Sequence of protein 2:
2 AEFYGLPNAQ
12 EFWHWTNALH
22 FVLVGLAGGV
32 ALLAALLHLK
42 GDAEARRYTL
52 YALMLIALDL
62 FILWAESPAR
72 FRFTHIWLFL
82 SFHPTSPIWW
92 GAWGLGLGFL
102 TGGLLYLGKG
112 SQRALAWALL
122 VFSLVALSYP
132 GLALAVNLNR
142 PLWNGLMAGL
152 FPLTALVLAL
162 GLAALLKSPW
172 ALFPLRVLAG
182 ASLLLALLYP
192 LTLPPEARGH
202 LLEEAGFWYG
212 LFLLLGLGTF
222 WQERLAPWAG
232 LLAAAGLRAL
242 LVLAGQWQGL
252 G

Sequence of protein 1:
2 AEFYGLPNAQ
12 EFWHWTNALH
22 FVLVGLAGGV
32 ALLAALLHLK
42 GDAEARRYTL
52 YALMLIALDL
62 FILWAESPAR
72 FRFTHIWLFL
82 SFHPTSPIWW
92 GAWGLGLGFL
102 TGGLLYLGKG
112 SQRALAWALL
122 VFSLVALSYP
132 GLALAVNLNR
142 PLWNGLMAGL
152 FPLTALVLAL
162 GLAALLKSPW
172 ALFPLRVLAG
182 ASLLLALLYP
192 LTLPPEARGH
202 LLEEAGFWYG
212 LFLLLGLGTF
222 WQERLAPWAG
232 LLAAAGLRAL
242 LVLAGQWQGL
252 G

Contacts between the two chains:
Residue S129 in protein 1 contacts residue L185 in protein 2 (closest heavy-atom distance 3.4 Å).
Residue V137 in protein 1 interacts with residue L192 in protein 2 (closest heavy-atom distance 4.1 Å).
Residue T193 in protein 1 interacts with residue L133 in protein 2 (closest heavy-atom distance 4.5 Å).
Residue T193 in protein 1 is in contact with residue L139 in protein 2 (closest heavy-atom distance 4.0 Å).
Residue A136 in protein 1 is in contact with residue T193 in protein 2 (closest heavy-atom distance 4.2 Å).
Residue L189 in protein 1 interacts with residue L133 in protein 2 (closest heavy-atom distance 4.1 Å).
Residue G146 in protein 1 is in contact with residue L147 in protein 2 (closest heavy-atom distance 3.2 Å).
Residue V178 in protein 1 contacts residue P175 in protein 2 (closest heavy-atom distance 4.7 Å).
Residue L139 in protein 1 contacts residue L194 in protein 2 (closest heavy-atom distance 4.3 Å).
Residue L185 in protein 1 interacts with residue S129 in protein 2 (closest heavy-atom distance 3.5 Å).
Residue L189 in protein 1 contacts residue P153 in protein 2 (closest heavy-atom distance 4.2 Å).
Residue G146 in protein 1 contacts residue N145 in protein 2 (closest heavy-atom distance 3.8 Å).
Residue L125 in protein 1 is in contact with residue L185 in protein 2 (closest heavy-atom distance 3.8 Å).
Residue L179 in protein 1 is in contact with residue V178 in protein 2 (closest heavy-atom distance 3.9 Å).
Residue T193 in protein 1 interacts with residue G146 in protein 2 (closest heavy-atom distance 3.5 Å).
Residue P195 in protein 1 is in contact with residue L139 in protein 2 (closest heavy-atom distance 3.5 Å).
Residue A149 in protein 1 is in contact with residue T193 in protein 2 (closest heavy-atom distance 3.6 Å).
Residue L186 in protein 1 contacts residue G150 in protein 2 (closest heavy-atom distance 3.4 Å).
Residue G146 in protein 1 is in contact with residue T193 in protein 2 (closest heavy-atom distance 3.8 Å).
Residue A149 in protein 1 contacts residue L147 in protein 2 (closest heavy-atom distance 4.4 Å).
Residue L133 in protein 1 interacts with residue T193 in protein 2 (closest heavy-atom distance 4.0 Å).
Residue L139 in protein 1 contacts residue T193 in protein 2 (closest heavy-atom distance 3.7 Å).
Residue T193 in protein 1 is in contact with residue A149 in protein 2 (closest heavy-atom distance 3.8 Å).
Residue L154 in protein 1 interacts with residue L186 in protein 2 (closest heavy-atom distance 4.5 Å).
Residue L154 in protein 1 interacts with residue L154 in protein 2 (closest heavy-atom distance 4.3 Å).
Residue P153 in protein 1 contacts residue L185 in protein 2 (closest heavy-atom distance 4.2 Å).
Residue L133 in protein 1 is in contact with residue L189 in protein 2 (closest heavy-atom distance 3.9 Å).
Residue F174 in protein 1 contacts residue P175 in protein 2 (closest heavy-atom distance 3.9 Å).
Residue L154 in protein 1 is in contact with residue A182 in protein 2 (closest heavy-atom distance 3.9 Å).
Residue L147 in protein 1 contacts residue G150 in protein 2 (closest heavy-atom distance 4.0 Å).
Residue A149 in protein 1 contacts residue L189 in protein 2 (closest heavy-atom distance 3.6 Å).
Residue P153 in protein 1 is in contact with residue L186 in protein 2 (closest heavy-atom distance 4.3 Å).
Residue G146 in protein 1 is in contact with residue G146 in protein 2 (closest heavy-atom distance 4.4 Å).
Residue L189 in protein 1 contacts residue S129 in protein 2 (closest heavy-atom distance 3.7 Å).
Residue L186 in protein 1 interacts with residue L186 in protein 2 (closest heavy-atom distance 4.4 Å).
Residue S129 in protein 1 is in contact with residue L189 in protein 2 (closest heavy-atom distance 3.6 Å).
Residue L133 in protein 1 contacts residue L192 in protein 2 (closest heavy-atom distance 3.7 Å).
Residue P175 in protein 1 is in contact with residue F174 in protein 2 (closest heavy-atom distance 4.2 Å).
Residue L185 in protein 1 interacts with residue L125 in protein 2 (closest heavy-atom distance 3.9 Å).
Residue G150 in protein 1 interacts with residue L147 in protein 2 (closest heavy-atom distance 3.9 Å).
Residue L179 in protein 1 interacts with residue L179 in protein 2 (closest heavy-atom distance 4.3 Å).
Residue T193 in protein 1 is in contact with residue A136 in protein 2 (closest heavy-atom distance 3.9 Å).
Residue L185 in protein 1 contacts residue P153 in protein 2 (closest heavy-atom distance 4.1 Å).
Residue L147 in protein 1 contacts residue A149 in protein 2 (closest heavy-atom distance 4.6 Å).
Residue L179 in protein 1 is in contact with residue A182 in protein 2 (closest heavy-atom distance 4.7 Å).
Residue A182 in protein 1 contacts residue L154 in protein 2 (closest heavy-atom distance 4.0 Å).
Residue V178 in protein 1 is in contact with residue L179 in protein 2 (closest heavy-atom distance 3.6 Å).
Residue L186 in protein 1 interacts with residue A149 in protein 2 (closest heavy-atom distance 3.6 Å).
Residue G150 in protein 1 is in contact with residue L186 in protein 2 (closest heavy-atom distance 3.5 Å).
Residue A149 in protein 1 interacts with residue L186 in protein 2 (closest heavy-atom distance 3.5 Å).
Residue L192 in protein 1 contacts residue L133 in protein 2 (closest heavy-atom distance 4.0 Å).
Residue N145 in protein 1 interacts with residue G146 in protein 2 (closest heavy-atom distance 3.7 Å).
Residue L139 in protein 1 is in contact with residue P195 in protein 2 (closest heavy-atom distance 3.7 Å).
Residue P153 in protein 1 interacts with residue L189 in protein 2 (closest heavy-atom distance 4.1 Å).
Residue L147 in protein 1 is in contact with residue L147 in protein 2 (closest heavy-atom distance 3.6 Å).
Residue F174 in protein 1 interacts with residue F174 in protein 2 (closest heavy-atom distance 3.8 Å).
Residue L147 in protein 1 interacts with residue G146 in protein 2 (closest heavy-atom distance 3.2 Å).
Residue L189 in protein 1 is in contact with residue A149 in protein 2 (closest heavy-atom distance 3.5 Å).
Residue L194 in protein 1 contacts residue L139 in protein 2 (closest heavy-atom distance 4.1 Å).
Residue L186 in protein 1 contacts residue P153 in protein 2 (closest heavy-atom distance 4.3 Å).

The following describes two proteins that form a bound complex.